The following describes two proteins that form a bound complex.

Interface contacts:
Residue T4 in chain A interacts with residue D21 in chain B (closest heavy-atom distance 4.5 Å).
Residue S2 in chain A is in contact with residue D20 in chain B (closest heavy-atom distance 3.5 Å).
Residue V5 in chain A interacts with residue D20 in chain B (closest heavy-atom distance 4.3 Å).

Sequence of chain A:
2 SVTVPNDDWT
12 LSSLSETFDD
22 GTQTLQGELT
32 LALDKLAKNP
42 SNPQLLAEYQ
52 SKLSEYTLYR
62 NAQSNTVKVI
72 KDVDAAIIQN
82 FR

Sequence of chain B:
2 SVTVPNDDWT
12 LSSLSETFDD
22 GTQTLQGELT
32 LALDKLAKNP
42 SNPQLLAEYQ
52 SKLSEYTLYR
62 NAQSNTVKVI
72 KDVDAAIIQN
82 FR